Contacts between the two chains:
Residue I195 in chain B is in contact with residue I112 in chain A (closest heavy-atom distance 3.9 Å).
Residue P87 in chain B is in contact with residue A96 in chain A (closest heavy-atom distance 3.9 Å).
Residue E73 in chain B interacts with residue V110 in chain A (closest heavy-atom distance 3.8 Å).
Residue G207 in chain B interacts with residue K4 in chain A (closest heavy-atom distance 3.2 Å).
Residue Y40 in chain B interacts with residue S97 in chain A (closest heavy-atom distance 3.2 Å).
Residue R85 in chain B is in contact with residue A96 in chain A (closest heavy-atom distance 4.2 Å).
Residue R85 in chain B interacts with residue S97 in chain A (closest heavy-atom distance 3.7 Å).
Residue L190 in chain B interacts with residue L19 in chain A (closest heavy-atom distance 3.5 Å).
Residue Y75 in chain B contacts residue T89 in chain A (closest heavy-atom distance 2.4 Å).
Residue E73 in chain B is in contact with residue L106 in chain A (closest heavy-atom distance 4.3 Å).
Residue E73 in chain B contacts residue L92 in chain A (closest heavy-atom distance 3.4 Å).
Residue A72 in chain B contacts residue A96 in chain A (closest heavy-atom distance 3.6 Å).
Residue Y75 in chain B contacts residue F88 in chain A (closest heavy-atom distance 3.5 Å).
Residue T76 in chain B is in contact with residue T89 in chain A (closest heavy-atom distance 4.4 Å).
Residue L205 in chain B interacts with residue F11 in chain A (closest heavy-atom distance 4.1 Å).
Residue Y184 in chain B interacts with residue I100 in chain A (closest heavy-atom distance 3.5 Å).
Residue Y184 in chain B is in contact with residue P99 in chain A (closest heavy-atom distance 3.7 Å).
Residue A194 in chain B is in contact with residue I15 in chain A (closest heavy-atom distance 3.8 Å).
Residue E70 in chain B is in contact with residue L106 in chain A (closest heavy-atom distance 4.2 Å).
Residue G206 in chain B interacts with residue K4 in chain A (closest heavy-atom distance 3.6 Å).
Residue A198 in chain B interacts with residue I15 in chain A (closest heavy-atom distance 4.0 Å).
Residue R199 in chain B contacts residue N8 in chain A (closest heavy-atom distance 3.7 Å).
Residue Y187 in chain B contacts residue V98 in chain A (closest heavy-atom distance 3.5 Å).
Residue Y38 in chain B interacts with residue I100 in chain A (closest heavy-atom distance 4.0 Å).
Residue V71 in chain B is in contact with residue L106 in chain A (closest heavy-atom distance 3.4 Å).
Residue Y187 in chain B is in contact with residue L105 in chain A (closest heavy-atom distance 4.3 Å).
Residue Y184 in chain B contacts residue V101 in chain A (closest heavy-atom distance 4.0 Å).
Residue V193 in chain B contacts residue L19 in chain A (closest heavy-atom distance 4.3 Å).
Residue A198 in chain B is in contact with residue N8 in chain A (closest heavy-atom distance 3.4 Å).
Residue F191 in chain B interacts with residue F12 in chain A (closest heavy-atom distance 3.5 Å).
Residue Y57 in chain B interacts with residue T89 in chain A (closest heavy-atom distance 3.9 Å).
Residue A194 in chain B contacts residue F12 in chain A (closest heavy-atom distance 4.0 Å).
Residue L205 in chain B interacts with residue I7 in chain A (closest heavy-atom distance 3.6 Å).
Residue L201 in chain B is in contact with residue F11 in chain A (closest heavy-atom distance 3.6 Å).
Residue A194 in chain B interacts with residue L16 in chain A (closest heavy-atom distance 4.0 Å).
Residue N52 in chain B interacts with residue F78 in chain A (closest heavy-atom distance 4.3 Å).
Residue R85 in chain B is in contact with residue S93 in chain A (closest heavy-atom distance 3.8 Å).
Residue R85 in chain B is in contact with residue L94 in chain A (closest heavy-atom distance 3.3 Å).
Residue F191 in chain B contacts residue L105 in chain A (closest heavy-atom distance 4.1 Å).
Residue P54 in chain B contacts residue F85 in chain A (closest heavy-atom distance 3.6 Å).
Residue E70 in chain B interacts with residue P103 in chain A (closest heavy-atom distance 4.1 Å).
Residue T69 in chain B is in contact with residue P103 in chain A (closest heavy-atom distance 4.1 Å).
Residue G197 in chain B is in contact with residue I15 in chain A (closest heavy-atom distance 4.0 Å).
Residue F191 in chain B is in contact with residue A109 in chain A (closest heavy-atom distance 4.2 Å).
Residue V188 in chain B interacts with residue V101 in chain A (closest heavy-atom distance 3.6 Å).
Residue Y187 in chain B interacts with residue M20 in chain A (closest heavy-atom distance 3.4 Å).
Residue I195 in chain B interacts with residue F12 in chain A (closest heavy-atom distance 3.6 Å).
Residue L77 in chain B interacts with residue N86 in chain A (closest heavy-atom distance 3.8 Å).
Residue A194 in chain B contacts residue L19 in chain A (closest heavy-atom distance 4.2 Å).
Residue A72 in chain B contacts residue L106 in chain A (closest heavy-atom distance 3.2 Å).
Residue V188 in chain B contacts residue L105 in chain A (closest heavy-atom distance 4.2 Å).
Residue G74 in chain B contacts residue T89 in chain A (closest heavy-atom distance 3.4 Å).
Residue F191 in chain B interacts with residue F108 in chain A (closest heavy-atom distance 4.2 Å).
Residue Y75 in chain B interacts with residue F85 in chain A (closest heavy-atom distance 3.3 Å).
Residue A198 in chain B is in contact with residue F12 in chain A (closest heavy-atom distance 3.6 Å).
Residue F191 in chain B is in contact with residue L16 in chain A (closest heavy-atom distance 3.8 Å).
Residue T202 in chain B contacts residue N8 in chain A (closest heavy-atom distance 2.7 Å).
Residue T202 in chain B is in contact with residue K4 in chain A (closest heavy-atom distance 3.6 Å).
Residue A198 in chain B contacts residue F11 in chain A (closest heavy-atom distance 4.3 Å).
Residue Y38 in chain B contacts residue P99 in chain A (closest heavy-atom distance 3.8 Å).

Sequence of chain B:
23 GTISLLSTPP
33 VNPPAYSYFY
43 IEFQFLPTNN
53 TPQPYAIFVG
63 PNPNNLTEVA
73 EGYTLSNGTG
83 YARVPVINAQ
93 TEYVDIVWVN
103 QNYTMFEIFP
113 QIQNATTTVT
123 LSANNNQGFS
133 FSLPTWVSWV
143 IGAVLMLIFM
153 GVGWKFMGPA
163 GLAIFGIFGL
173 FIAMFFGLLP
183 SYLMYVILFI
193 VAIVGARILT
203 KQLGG

These two protein chains interact to form a complex.

Sequence of chain A:
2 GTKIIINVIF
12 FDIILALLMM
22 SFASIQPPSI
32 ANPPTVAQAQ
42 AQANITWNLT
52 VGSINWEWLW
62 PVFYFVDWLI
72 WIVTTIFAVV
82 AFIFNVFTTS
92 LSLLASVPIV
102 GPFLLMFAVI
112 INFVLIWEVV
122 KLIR